Interface contacts:
Residue F122 in chain A contacts residue A13 in chain B (closest heavy-atom distance 3.6 Å).
Residue W82 in chain A is in contact with residue S40 in chain B (closest heavy-atom distance 3.5 Å).
Residue K161 in chain A interacts with residue V6 in chain B (closest heavy-atom distance 3.8 Å).
Residue H212 in chain A is in contact with residue S36 in chain B (closest heavy-atom distance 3.1 Å).
Residue F122 in chain A interacts with residue H9 in chain B (closest heavy-atom distance 3.6 Å).
Residue T210 in chain A interacts with residue S40 in chain B (closest heavy-atom distance 2.9 Å).
Residue Y214 in chain A interacts with residue F37 in chain B (closest heavy-atom distance 3.0 Å).
Residue L78 in chain A interacts with residue F37 in chain B (closest heavy-atom distance 4.2 Å).
Residue N157 in chain A interacts with residue A3 in chain B (closest heavy-atom distance 3.6 Å).
Residue D55 in chain A is in contact with residue S25 in chain B (closest heavy-atom distance 2.8 Å).
Residue Q52 in chain A contacts residue F33 in chain B (closest heavy-atom distance 4.0 Å).
Residue K161 in chain A interacts with residue D7 in chain B (closest heavy-atom distance 3.1 Å).
Residue L165 in chain A is in contact with residue L14 in chain B (closest heavy-atom distance 4.1 Å).
Residue E201 in chain A is in contact with residue W38 in chain B (closest heavy-atom distance 3.4 Å).
Residue V48 in chain A is in contact with residue P34 in chain B (closest heavy-atom distance 3.8 Å).
Residue I53 in chain A interacts with residue F33 in chain B (closest heavy-atom distance 3.9 Å).
Residue N177 in chain A interacts with residue H9 in chain B (closest heavy-atom distance 3.1 Å).
Residue Y214 in chain A contacts residue S36 in chain B (closest heavy-atom distance 2.9 Å).
Residue V174 in chain A is in contact with residue H9 in chain B (closest heavy-atom distance 2.8 Å).
Residue Q52 in chain A is in contact with residue N32 in chain B (closest heavy-atom distance 3.4 Å).
Residue F122 in chain A contacts residue R12 in chain B (closest heavy-atom distance 3.5 Å).
Residue K56 in chain A is in contact with residue M28 in chain B (closest heavy-atom distance 3.6 Å).
Residue F158 in chain A is in contact with residue F10 in chain B (closest heavy-atom distance 3.7 Å).
Residue E46 in chain A is in contact with residue P34 in chain B (closest heavy-atom distance 3.8 Å).
Residue W82 in chain A is in contact with residue S36 in chain B (closest heavy-atom distance 3.8 Å).
Residue Q52 in chain A interacts with residue R31 in chain B (closest heavy-atom distance 2.8 Å).
Residue Y154 in chain A contacts residue H9 in chain B (closest heavy-atom distance 4.2 Å).
Residue S121 in chain A is in contact with residue H9 in chain B (closest heavy-atom distance 2.5 Å).
Residue H212 in chain A is in contact with residue N39 in chain B (closest heavy-atom distance 2.7 Å).
Residue W82 in chain A interacts with residue F37 in chain B (closest heavy-atom distance 3.4 Å).
Residue F178 in chain A interacts with residue H9 in chain B (closest heavy-atom distance 3.9 Å).
Residue M170 in chain A interacts with residue L14 in chain B (closest heavy-atom distance 4.0 Å).
Residue V48 in chain A is in contact with residue F33 in chain B (closest heavy-atom distance 3.8 Å).
Residue E46 in chain A is in contact with residue S36 in chain B (closest heavy-atom distance 3.0 Å).
Residue K161 in chain A is in contact with residue F10 in chain B (closest heavy-atom distance 3.6 Å).
Residue V126 in chain A contacts residue Q5 in chain B (closest heavy-atom distance 3.5 Å).
Residue W82 in chain A interacts with residue W38 in chain B (closest heavy-atom distance 4.2 Å).
Residue V174 in chain A is in contact with residue A13 in chain B (closest heavy-atom distance 3.8 Å).
Residue E176 in chain A is in contact with residue S26 in chain B (closest heavy-atom distance 4.3 Å).
Residue D55 in chain A contacts residue R31 in chain B (closest heavy-atom distance 2.8 Å).
Residue V199 in chain A contacts residue F37 in chain B (closest heavy-atom distance 3.8 Å).
Residue L165 in chain A is in contact with residue F10 in chain B (closest heavy-atom distance 4.1 Å).
Residue Y154 in chain A is in contact with residue Q5 in chain B (closest heavy-atom distance 3.9 Å).
Residue F158 in chain A is in contact with residue V6 in chain B (closest heavy-atom distance 3.8 Å).
Residue S173 in chain A is in contact with residue A13 in chain B (closest heavy-atom distance 4.1 Å).
Residue K80 in chain A contacts residue F37 in chain B (closest heavy-atom distance 2.8 Å).
Residue Y154 in chain A is in contact with residue V6 in chain B (closest heavy-atom distance 3.5 Å).
Residue Y214 in chain A interacts with residue P34 in chain B (closest heavy-atom distance 3.9 Å).
Residue W82 in chain A interacts with residue N39 in chain B (closest heavy-atom distance 3.7 Å).
Residue N157 in chain A is in contact with residue V6 in chain B (closest heavy-atom distance 3.9 Å).
Residue L162 in chain A is in contact with residue F10 in chain B (closest heavy-atom distance 3.6 Å).
Residue V174 in chain A contacts residue F10 in chain B (closest heavy-atom distance 3.7 Å).
Residue K56 in chain A is in contact with residue S25 in chain B (closest heavy-atom distance 3.6 Å).
Residue K80 in chain A contacts residue W38 in chain B (closest heavy-atom distance 4.2 Å).
Residue K56 in chain A contacts residue R31 in chain B (closest heavy-atom distance 3.7 Å).
Residue Y154 in chain A interacts with residue T2 in chain B (closest heavy-atom distance 3.7 Å).
Residue E176 in chain A contacts residue P27 in chain B (closest heavy-atom distance 3.3 Å).
Residue F158 in chain A interacts with residue H9 in chain B (closest heavy-atom distance 3.6 Å).
Residue E176 in chain A interacts with residue M28 in chain B (closest heavy-atom distance 2.8 Å).
Residue V174 in chain A is in contact with residue L14 in chain B (closest heavy-atom distance 3.8 Å).

Sequence of chain B:
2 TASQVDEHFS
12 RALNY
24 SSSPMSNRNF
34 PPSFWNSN

The following describes two proteins that form a bound complex.

Sequence of chain A:
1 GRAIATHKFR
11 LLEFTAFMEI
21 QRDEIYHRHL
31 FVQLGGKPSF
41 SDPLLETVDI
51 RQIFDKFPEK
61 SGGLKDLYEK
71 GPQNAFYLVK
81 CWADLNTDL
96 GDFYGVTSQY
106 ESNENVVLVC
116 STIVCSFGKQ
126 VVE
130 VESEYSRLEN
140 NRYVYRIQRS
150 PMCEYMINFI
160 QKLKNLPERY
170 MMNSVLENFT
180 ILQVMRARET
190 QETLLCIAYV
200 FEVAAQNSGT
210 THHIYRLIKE